Sequence of chain B:
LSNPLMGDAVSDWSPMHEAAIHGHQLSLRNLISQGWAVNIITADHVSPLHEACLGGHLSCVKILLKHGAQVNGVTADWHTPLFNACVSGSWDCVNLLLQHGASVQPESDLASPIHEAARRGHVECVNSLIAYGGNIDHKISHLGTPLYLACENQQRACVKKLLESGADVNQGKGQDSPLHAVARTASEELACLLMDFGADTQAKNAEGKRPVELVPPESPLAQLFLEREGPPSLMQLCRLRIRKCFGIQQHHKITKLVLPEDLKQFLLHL

Interface contacts:
Residue E232 in chain A interacts with residue S55 in chain B (closest heavy-atom distance 3.8 Å).
Residue P67 in chain A is in contact with residue I65 in chain B (closest heavy-atom distance 3.9 Å).
Residue K304 in chain A contacts residue L154 in chain B (closest heavy-atom distance 3.4 Å).
Residue L201 in chain A is in contact with residue W57 in chain B (closest heavy-atom distance 3.8 Å).
Residue R132 in chain A interacts with residue M50 in chain B (closest heavy-atom distance 2.7 Å).
Residue R320 in chain A contacts residue G51 in chain B (closest heavy-atom distance 2.7 Å).
Residue K304 in chain A contacts residue D153 in chain B (closest heavy-atom distance 4.1 Å).
Residue K319 in chain A is in contact with residue D121 in chain B (closest heavy-atom distance 2.7 Å).
Residue R320 in chain A is in contact with residue A53 in chain B (closest heavy-atom distance 3.5 Å).
Residue G303 in chain A is in contact with residue L154 in chain B (closest heavy-atom distance 3.8 Å).
Residue H66 in chain A interacts with residue W57 in chain B (closest heavy-atom distance 3.8 Å).
Residue P200 in chain A interacts with residue E62 in chain B (closest heavy-atom distance 4.0 Å).
Residue P64 in chain A is in contact with residue H66 in chain B (closest heavy-atom distance 3.9 Å).
Residue I69 in chain A is in contact with residue W57 in chain B (closest heavy-atom distance 4.3 Å).
Residue S199 in chain A interacts with residue S55 in chain B (closest heavy-atom distance 3.8 Å).
Residue M240 in chain A is in contact with residue M50 in chain B (closest heavy-atom distance 3.6 Å).
Residue H191 in chain A is in contact with residue M50 in chain B (closest heavy-atom distance 3.6 Å).
Residue P200 in chain A contacts residue W57 in chain B (closest heavy-atom distance 4.2 Å).
Residue K304 in chain A contacts residue W122 in chain B (closest heavy-atom distance 4.0 Å).
Residue V198 in chain A contacts residue L45 in chain B (closest heavy-atom distance 3.8 Å).
Residue R130 in chain A interacts with residue M50 in chain B (closest heavy-atom distance 3.7 Å).
Residue R132 in chain A interacts with residue G51 in chain B (closest heavy-atom distance 3.7 Å).
Residue T71 in chain A interacts with residue V54 in chain B (closest heavy-atom distance 4.2 Å).
Residue R320 in chain A contacts residue A87 in chain B (closest heavy-atom distance 3.7 Å).
Residue R320 in chain A is in contact with residue D56 in chain B (closest heavy-atom distance 2.6 Å).
Residue H66 in chain A contacts residue I65 in chain B (closest heavy-atom distance 4.2 Å).
Residue E306 in chain A is in contact with residue L154 in chain B (closest heavy-atom distance 3.7 Å).
Residue L226 in chain A is in contact with residue M50 in chain B (closest heavy-atom distance 4.3 Å).
Residue V198 in chain A is in contact with residue W80 in chain B (closest heavy-atom distance 4.2 Å).
Residue L202 in chain A contacts residue S55 in chain B (closest heavy-atom distance 3.9 Å).
Residue L201 in chain A interacts with residue V54 in chain B (closest heavy-atom distance 3.6 Å).
Residue G321 in chain A contacts residue A87 in chain B (closest heavy-atom distance 3.3 Å).
Residue T322 in chain A is in contact with residue A87 in chain B (closest heavy-atom distance 2.9 Å).
Residue R292 in chain A contacts residue D52 in chain B (closest heavy-atom distance 4.3 Å).
Residue G65 in chain A is in contact with residue E62 in chain B (closest heavy-atom distance 4.2 Å).
Residue H305 in chain A is in contact with residue L154 in chain B (closest heavy-atom distance 4.2 Å).
Residue S199 in chain A is in contact with residue W57 in chain B (closest heavy-atom distance 3.3 Å).
Residue V198 in chain A contacts residue W57 in chain B (closest heavy-atom distance 3.9 Å).
Residue G65 in chain A is in contact with residue W57 in chain B (closest heavy-atom distance 3.2 Å).
Residue S199 in chain A is in contact with residue V54 in chain B (closest heavy-atom distance 3.5 Å).
Residue G303 in chain A contacts residue W122 in chain B (closest heavy-atom distance 3.0 Å).
Residue R320 in chain A is in contact with residue D88 in chain B (closest heavy-atom distance 3.8 Å).
Residue I238 in chain A interacts with residue M50 in chain B (closest heavy-atom distance 4.1 Å).
Residue R132 in chain A is in contact with residue D52 in chain B (closest heavy-atom distance 2.7 Å).
Residue G321 in chain A interacts with residue A120 in chain B (closest heavy-atom distance 4.3 Å).
Residue F334 in chain A interacts with residue A120 in chain B (closest heavy-atom distance 4.1 Å).
Residue T322 in chain A interacts with residue H89 in chain B (closest heavy-atom distance 3.2 Å).
Residue G65 in chain A is in contact with residue H66 in chain B (closest heavy-atom distance 3.7 Å).
Residue H191 in chain A interacts with residue N47 in chain B (closest heavy-atom distance 3.9 Å).
Residue V198 in chain A is in contact with residue P59 in chain B (closest heavy-atom distance 3.8 Å).
Residue G321 in chain A contacts residue D88 in chain B (closest heavy-atom distance 2.9 Å).
Residue H66 in chain A interacts with residue E95 in chain B (closest heavy-atom distance 2.8 Å).
Residue H191 in chain A contacts residue P48 in chain B (closest heavy-atom distance 3.6 Å).
Residue W228 in chain A contacts residue L49 in chain B (closest heavy-atom distance 3.4 Å).
Residue N63 in chain A contacts residue E62 in chain B (closest heavy-atom distance 4.2 Å).
Residue R320 in chain A interacts with residue D52 in chain B (closest heavy-atom distance 3.8 Å).
Residue E306 in chain A interacts with residue H186 in chain B (closest heavy-atom distance 2.7 Å).
Residue E306 in chain A contacts residue S185 in chain B (closest heavy-atom distance 2.7 Å).
Residue Y68 in chain A contacts residue V131 in chain B (closest heavy-atom distance 4.2 Å).
Residue N286 in chain A contacts residue D52 in chain B (closest heavy-atom distance 4.0 Å).

Sequence of chain A:
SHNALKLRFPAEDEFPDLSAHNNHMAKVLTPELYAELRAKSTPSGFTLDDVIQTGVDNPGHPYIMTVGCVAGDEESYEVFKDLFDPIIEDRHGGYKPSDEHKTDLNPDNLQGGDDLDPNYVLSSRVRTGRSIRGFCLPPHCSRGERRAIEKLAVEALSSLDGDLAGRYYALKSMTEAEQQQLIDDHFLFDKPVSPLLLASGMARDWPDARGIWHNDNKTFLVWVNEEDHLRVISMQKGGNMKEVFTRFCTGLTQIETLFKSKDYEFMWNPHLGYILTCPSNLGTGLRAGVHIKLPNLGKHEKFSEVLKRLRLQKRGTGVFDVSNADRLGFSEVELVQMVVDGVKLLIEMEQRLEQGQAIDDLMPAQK

This data describes a binding interaction between two proteins.